Sequence of the first protein:
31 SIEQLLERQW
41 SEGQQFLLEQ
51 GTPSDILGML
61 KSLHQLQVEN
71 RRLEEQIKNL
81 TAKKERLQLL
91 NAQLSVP

The following describes two proteins that form a bound complex.

Sequence of the second protein:
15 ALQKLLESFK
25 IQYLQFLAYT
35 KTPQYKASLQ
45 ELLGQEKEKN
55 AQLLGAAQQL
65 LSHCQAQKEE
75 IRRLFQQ

Contacts between the two chains:
Residue L63 in the first protein contacts residue L47 in the second protein (closest heavy-atom distance 3.5 Å).
Residue L87 in the first protein interacts with residue Q71 in the second protein (closest heavy-atom distance 3.5 Å).
Residue I77 in the first protein interacts with residue A61 in the second protein (closest heavy-atom distance 3.8 Å).
Residue I77 in the first protein interacts with residue L64 in the second protein (closest heavy-atom distance 3.8 Å).
Residue I56 in the first protein interacts with residue Y39 in the second protein (closest heavy-atom distance 3.2 Å).
Residue I77 in the first protein is in contact with residue L57 in the second protein (closest heavy-atom distance 3.9 Å).
Residue M59 in the first protein contacts residue Q44 in the second protein (closest heavy-atom distance 3.8 Å).
Residue K83 in the first protein interacts with residue K72 in the second protein (closest heavy-atom distance 3.8 Å).
Residue M59 in the first protein contacts residue L43 in the second protein (closest heavy-atom distance 3.4 Å).
Residue N91 in the first protein contacts residue I75 in the second protein (closest heavy-atom distance 3.4 Å).
Residue L87 in the first protein interacts with residue K72 in the second protein (closest heavy-atom distance 3.8 Å).
Residue L66 in the first protein interacts with residue E50 in the second protein (closest heavy-atom distance 3.0 Å).
Residue L80 in the first protein contacts residue C68 in the second protein (closest heavy-atom distance 4.4 Å).
Residue K84 in the first protein interacts with residue Q71 in the second protein (closest heavy-atom distance 4.4 Å).
Residue L80 in the first protein interacts with residue A61 in the second protein (closest heavy-atom distance 4.4 Å).
Residue S62 in the first protein interacts with residue E50 in the second protein (closest heavy-atom distance 4.2 Å).
Residue Q88 in the first protein contacts residue Q71 in the second protein (closest heavy-atom distance 3.2 Å).
Residue L63 in the first protein interacts with residue L46 in the second protein (closest heavy-atom distance 3.4 Å).
Residue N70 in the first protein interacts with residue K53 in the second protein (closest heavy-atom distance 3.2 Å).
Residue L66 in the first protein interacts with residue K51 in the second protein (closest heavy-atom distance 3.7 Å).
Residue L94 in the first protein interacts with residue I75 in the second protein (closest heavy-atom distance 4.2 Å).
Residue K83 in the first protein is in contact with residue C68 in the second protein (closest heavy-atom distance 4.4 Å).
Residue K84 in the first protein contacts residue C68 in the second protein (closest heavy-atom distance 3.8 Å).
Residue Q67 in the first protein contacts residue K53 in the second protein (closest heavy-atom distance 3.9 Å).
Residue Q50 in the first protein contacts residue L31 in the second protein (closest heavy-atom distance 3.9 Å).
Residue N91 in the first protein contacts residue L78 in the second protein (closest heavy-atom distance 3.5 Å).
Residue L80 in the first protein interacts with residue L65 in the second protein (closest heavy-atom distance 3.5 Å).
Residue L66 in the first protein contacts residue N54 in the second protein (closest heavy-atom distance 4.4 Å).
Residue E74 in the first protein is in contact with residue L57 in the second protein (closest heavy-atom distance 4.0 Å).
Residue Q67 in the first protein is in contact with residue E50 in the second protein (closest heavy-atom distance 3.3 Å).
Residue N70 in the first protein contacts residue L57 in the second protein (closest heavy-atom distance 3.1 Å).
Residue E69 in the first protein contacts residue N54 in the second protein (closest heavy-atom distance 2.7 Å).
Residue L63 in the first protein is in contact with residue L43 in the second protein (closest heavy-atom distance 3.8 Å).
Residue L90 in the first protein interacts with residue I75 in the second protein (closest heavy-atom distance 4.5 Å).
Residue L73 in the first protein is in contact with residue L58 in the second protein (closest heavy-atom distance 3.4 Å).
Residue T52 in the first protein interacts with residue K35 in the second protein (closest heavy-atom distance 4.2 Å).
Residue L94 in the first protein is in contact with residue F79 in the second protein (closest heavy-atom distance 3.8 Å).
Residue N91 in the first protein interacts with residue E74 in the second protein (closest heavy-atom distance 4.3 Å).
Residue L47 in the first protein contacts residue Y27 in the second protein (closest heavy-atom distance 3.6 Å).
Residue G51 in the first protein is in contact with residue K35 in the second protein (closest heavy-atom distance 3.8 Å).
Residue L73 in the first protein contacts residue A61 in the second protein (closest heavy-atom distance 4.5 Å).
Residue Q50 in the first protein is in contact with residue K35 in the second protein (closest heavy-atom distance 2.9 Å).
Residue M59 in the first protein contacts residue Y39 in the second protein (closest heavy-atom distance 3.3 Å).
Residue L80 in the first protein contacts residue L64 in the second protein (closest heavy-atom distance 3.7 Å).
Residue T81 in the first protein interacts with residue L64 in the second protein (closest heavy-atom distance 3.6 Å).
Residue M59 in the first protein contacts residue K40 in the second protein (closest heavy-atom distance 3.8 Å).
Residue L63 in the first protein contacts residue E50 in the second protein (closest heavy-atom distance 3.3 Å).
Residue I77 in the first protein interacts with residue A60 in the second protein (closest heavy-atom distance 4.0 Å).
Residue M59 in the first protein interacts with residue L47 in the second protein (closest heavy-atom distance 4.5 Å).
Residue L73 in the first protein is in contact with residue N54 in the second protein (closest heavy-atom distance 4.4 Å).
Residue D55 in the first protein contacts residue Y39 in the second protein (closest heavy-atom distance 3.1 Å).
Residue S62 in the first protein is in contact with residue L47 in the second protein (closest heavy-atom distance 3.3 Å).
Residue L73 in the first protein is in contact with residue L57 in the second protein (closest heavy-atom distance 3.2 Å).
Residue N70 in the first protein interacts with residue E50 in the second protein (closest heavy-atom distance 3.8 Å).
Residue N91 in the first protein interacts with residue Q71 in the second protein (closest heavy-atom distance 4.2 Å).
Residue L66 in the first protein contacts residue L47 in the second protein (closest heavy-atom distance 4.3 Å).
Residue L94 in the first protein contacts residue L78 in the second protein (closest heavy-atom distance 3.9 Å).
Residue D55 in the first protein contacts residue K40 in the second protein (closest heavy-atom distance 3.4 Å).
Residue L47 in the first protein is in contact with residue L31 in the second protein (closest heavy-atom distance 4.3 Å).
Residue N70 in the first protein contacts residue N54 in the second protein (closest heavy-atom distance 2.7 Å).